Contacts between the two chains:
Residue I552 in the first protein interacts with residue F561 in the second protein (closest heavy-atom distance 2.8 Å).
Residue I695 in the first protein contacts residue S705 in the second protein (closest heavy-atom distance 2.7 Å).
Residue R640 in the first protein contacts residue S646 in the second protein (closest heavy-atom distance 2.1 Å).
Residue L546 in the first protein is in contact with residue R555 in the second protein (closest heavy-atom distance 2.8 Å).
Residue D700 in the first protein is in contact with residue S706 in the second protein (closest heavy-atom distance 2.7 Å).
Residue E672 in the first protein contacts residue R680 in the second protein (closest heavy-atom distance 2.8 Å).
Residue M704 in the first protein interacts with residue D711 in the second protein (closest heavy-atom distance 2.8 Å).
Residue R555 in the first protein is in contact with residue D576 in the second protein (closest heavy-atom distance 2.3 Å).
Residue I554 in the first protein contacts residue F561 in the second protein (closest heavy-atom distance 2.7 Å).
Residue V669 in the first protein interacts with residue L678 in the second protein (closest heavy-atom distance 2.7 Å).
Residue L710 in the first protein interacts with residue T720 in the second protein (closest heavy-atom distance 2.8 Å).
Residue M574 in the first protein contacts residue R540 in the second protein (closest heavy-atom distance 2.7 Å).
Residue G572 in the first protein is in contact with residue R540 in the second protein (closest heavy-atom distance 2.7 Å).
Residue I653 in the first protein contacts residue D660 in the second protein (closest heavy-atom distance 2.8 Å).
Residue L710 in the first protein is in contact with residue K718 in the second protein (closest heavy-atom distance 2.6 Å).
Residue R555 in the first protein interacts with residue M574 in the second protein (closest heavy-atom distance 2.7 Å).
Residue M626 in the first protein contacts residue G635 in the second protein (closest heavy-atom distance 2.8 Å).
Residue A630 in the first protein contacts residue S638 in the second protein (closest heavy-atom distance 2.4 Å).
Residue S655 in the first protein interacts with residue T662 in the second protein (closest heavy-atom distance 2.9 Å).
Residue V721 in the first protein is in contact with residue I728 in the second protein (closest heavy-atom distance 2.9 Å).
Residue V693 in the first protein interacts with residue S703 in the second protein (closest heavy-atom distance 2.8 Å).
Residue S655 in the first protein interacts with residue G664 in the second protein (closest heavy-atom distance 2.8 Å).
Residue E672 in the first protein is in contact with residue N681 in the second protein (closest heavy-atom distance 2.7 Å).
Residue E507 in the first protein contacts residue N502 in the second protein (closest heavy-atom distance 2.7 Å).
Residue V719 in the first protein is in contact with residue I728 in the second protein (closest heavy-atom distance 2.8 Å).
Residue D508 in the first protein is in contact with residue T498 in the second protein (closest heavy-atom distance 2.4 Å).
Residue F667 in the first protein is in contact with residue A674 in the second protein (closest heavy-atom distance 2.8 Å).
Residue I743 in the first protein contacts residue L752 in the second protein (closest heavy-atom distance 2.8 Å).
Residue L677 in the first protein is in contact with residue Q685 in the second protein (closest heavy-atom distance 2.8 Å).
Residue I712 in the first protein is in contact with residue T720 in the second protein (closest heavy-atom distance 2.8 Å).
Residue M636 in the first protein is in contact with residue R643 in the second protein (closest heavy-atom distance 2.7 Å).
Residue Q567 in the first protein is in contact with residue R547 in the second protein (closest heavy-atom distance 2.1 Å).
Residue I554 in the first protein interacts with residue S563 in the second protein (closest heavy-atom distance 2.7 Å).
Residue S706 in the first protein interacts with residue S715 in the second protein (closest heavy-atom distance 2.9 Å).
Residue C747 in the first protein is in contact with residue N757 in the second protein (closest heavy-atom distance 2.7 Å).
Residue S646 in the first protein interacts with residue G656 in the second protein (closest heavy-atom distance 2.8 Å).
Residue R643 in the first protein interacts with residue Q611 in the second protein (closest heavy-atom distance 2.6 Å).
Residue G673 in the first protein is in contact with residue S679 in the second protein (closest heavy-atom distance 2.4 Å).
Residue S679 in the first protein contacts residue A689 in the second protein (closest heavy-atom distance 2.8 Å).
Residue R643 in the first protein contacts residue N615 in the second protein (closest heavy-atom distance 2.7 Å).
Residue A544 in the first protein is in contact with residue S553 in the second protein (closest heavy-atom distance 2.8 Å).
Residue W551 in the first protein interacts with residue L621 in the second protein (closest heavy-atom distance 2.9 Å).
Residue I661 in the first protein interacts with residue T668 in the second protein (closest heavy-atom distance 2.9 Å).
Residue S638 in the first protein contacts residue G647 in the second protein (closest heavy-atom distance 2.6 Å).
Residue I695 in the first protein contacts residue S703 in the second protein (closest heavy-atom distance 2.8 Å).
Residue L642 in the first protein contacts residue G652 in the second protein (closest heavy-atom distance 2.9 Å).
Residue I653 in the first protein is in contact with residue T662 in the second protein (closest heavy-atom distance 2.8 Å).
Residue I634 in the first protein interacts with residue R643 in the second protein (closest heavy-atom distance 2.9 Å).
Residue Q707 in the first protein contacts residue E716 in the second protein (closest heavy-atom distance 2.8 Å).
Residue L628 in the first protein is in contact with residue G635 in the second protein (closest heavy-atom distance 2.8 Å).
Residue T604 in the first protein interacts with residue Q685 in the second protein (closest heavy-atom distance 2.5 Å).
Residue L702 in the first protein interacts with residue D711 in the second protein (closest heavy-atom distance 2.8 Å).
Residue T548 in the first protein interacts with residue R555 in the second protein (closest heavy-atom distance 2.8 Å).
Residue V669 in the first protein contacts residue S676 in the second protein (closest heavy-atom distance 2.8 Å).
Residue V719 in the first protein is in contact with residue E726 in the second protein (closest heavy-atom distance 2.9 Å).
Residue G749 in the first protein interacts with residue S755 in the second protein (closest heavy-atom distance 2.8 Å).
Residue M684 in the first protein contacts residue N694 in the second protein (closest heavy-atom distance 2.7 Å).
Residue Q708 in the first protein interacts with residue S714 in the second protein (closest heavy-atom distance 2.4 Å).
Residue L745 in the first protein contacts residue L752 in the second protein (closest heavy-atom distance 2.8 Å).
Residue L745 in the first protein is in contact with residue K754 in the second protein (closest heavy-atom distance 2.8 Å).

The following describes two proteins that form a bound complex.

Sequence of the second protein:
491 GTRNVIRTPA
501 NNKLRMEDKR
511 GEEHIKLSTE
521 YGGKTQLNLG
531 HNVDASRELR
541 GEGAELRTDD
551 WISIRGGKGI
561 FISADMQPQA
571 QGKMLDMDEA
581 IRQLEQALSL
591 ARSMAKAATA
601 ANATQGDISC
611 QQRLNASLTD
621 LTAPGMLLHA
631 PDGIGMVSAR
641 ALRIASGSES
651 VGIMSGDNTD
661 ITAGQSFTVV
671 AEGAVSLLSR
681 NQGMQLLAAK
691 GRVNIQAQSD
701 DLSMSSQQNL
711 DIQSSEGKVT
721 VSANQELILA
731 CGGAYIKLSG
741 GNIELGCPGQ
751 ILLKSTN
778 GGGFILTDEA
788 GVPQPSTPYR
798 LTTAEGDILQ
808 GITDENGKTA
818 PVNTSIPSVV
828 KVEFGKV

Sequence of the first protein:
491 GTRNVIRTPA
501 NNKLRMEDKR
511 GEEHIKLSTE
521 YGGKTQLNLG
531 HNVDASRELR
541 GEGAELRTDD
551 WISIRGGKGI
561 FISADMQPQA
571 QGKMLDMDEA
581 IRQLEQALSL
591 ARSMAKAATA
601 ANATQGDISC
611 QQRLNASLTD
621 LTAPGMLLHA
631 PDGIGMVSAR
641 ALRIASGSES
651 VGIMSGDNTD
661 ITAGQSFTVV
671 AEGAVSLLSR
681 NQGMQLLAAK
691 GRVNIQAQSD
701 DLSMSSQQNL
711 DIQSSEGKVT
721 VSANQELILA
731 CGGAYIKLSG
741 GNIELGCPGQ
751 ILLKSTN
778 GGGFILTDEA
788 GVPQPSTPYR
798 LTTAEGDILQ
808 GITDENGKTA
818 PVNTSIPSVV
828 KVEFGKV